Sequence of chain A:
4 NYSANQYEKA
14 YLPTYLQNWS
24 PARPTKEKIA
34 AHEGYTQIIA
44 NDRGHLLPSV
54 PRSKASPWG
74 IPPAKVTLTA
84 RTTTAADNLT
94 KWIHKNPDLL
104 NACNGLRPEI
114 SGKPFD

Interface contacts:
Residue S1413 in chain B is in contact with residue Y38 in chain A (closest heavy-atom distance 4.8 Å).
Residue L1414 in chain B contacts residue H35 in chain A (closest heavy-atom distance 4.8 Å).
Residue R1417 in chain B is in contact with residue Y38 in chain A (closest heavy-atom distance 2.4 Å).
Residue R1416 in chain B is in contact with residue E36 in chain A (closest heavy-atom distance 2.5 Å).
Residue M1415 in chain B contacts residue Y38 in chain A (closest heavy-atom distance 2.8 Å).
Residue T1412 in chain B interacts with residue Q40 in chain A (closest heavy-atom distance 3.3 Å).
Residue E1411 in chain B interacts with residue Y38 in chain A (closest heavy-atom distance 3.2 Å).
Residue L1414 in chain B interacts with residue E36 in chain A (closest heavy-atom distance 3.1 Å).
Residue T1412 in chain B contacts residue G37 in chain A (closest heavy-atom distance 3.3 Å).
Residue R1416 in chain B is in contact with residue Y38 in chain A (closest heavy-atom distance 2.6 Å).
Residue T1412 in chain B interacts with residue T39 in chain A (closest heavy-atom distance 4.5 Å).
Residue S1413 in chain B contacts residue G37 in chain A (closest heavy-atom distance 3.5 Å).
Residue L1414 in chain B is in contact with residue Y38 in chain A (closest heavy-atom distance 3.2 Å).
Residue M1418 in chain B is in contact with residue Y38 in chain A (closest heavy-atom distance 3.1 Å).
Residue S1413 in chain B interacts with residue E36 in chain A (closest heavy-atom distance 4.0 Å).
Residue L1414 in chain B interacts with residue G37 in chain A (closest heavy-atom distance 3.1 Å).
Residue T1412 in chain B contacts residue Y38 in chain A (closest heavy-atom distance 3.6 Å).

Sequence of chain B:
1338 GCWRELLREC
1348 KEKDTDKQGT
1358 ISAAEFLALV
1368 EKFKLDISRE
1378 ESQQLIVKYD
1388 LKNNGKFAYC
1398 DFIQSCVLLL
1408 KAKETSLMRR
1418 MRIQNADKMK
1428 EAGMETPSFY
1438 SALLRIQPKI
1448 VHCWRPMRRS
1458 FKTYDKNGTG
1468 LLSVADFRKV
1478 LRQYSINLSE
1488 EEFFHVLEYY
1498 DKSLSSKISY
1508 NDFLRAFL

This data describes a binding interaction between two proteins.